Sequence of the first protein:
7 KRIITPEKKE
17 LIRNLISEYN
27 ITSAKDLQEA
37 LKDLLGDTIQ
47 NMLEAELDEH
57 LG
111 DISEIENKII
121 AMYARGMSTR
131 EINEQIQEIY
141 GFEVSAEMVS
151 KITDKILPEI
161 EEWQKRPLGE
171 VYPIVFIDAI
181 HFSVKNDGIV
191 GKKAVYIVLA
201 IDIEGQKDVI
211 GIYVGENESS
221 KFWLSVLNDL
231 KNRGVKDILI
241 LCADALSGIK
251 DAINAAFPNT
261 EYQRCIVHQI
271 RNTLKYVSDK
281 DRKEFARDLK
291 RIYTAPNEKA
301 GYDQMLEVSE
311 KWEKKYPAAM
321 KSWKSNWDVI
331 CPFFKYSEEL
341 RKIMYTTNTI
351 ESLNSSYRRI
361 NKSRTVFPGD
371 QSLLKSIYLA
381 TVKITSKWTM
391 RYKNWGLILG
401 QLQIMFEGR

Residue-level contacts at the interface:
Residue Y140 in the second protein contacts residue K118 in the first protein (closest heavy-atom distance 3.2 Å).
Residue I27 in the second protein contacts residue M48 in the first protein (closest heavy-atom distance 3.6 Å).
Residue V85 in the second protein contacts residue Y140 in the first protein (closest heavy-atom distance 3.7 Å).
Residue D43 in the second protein is in contact with residue R8 in the first protein (closest heavy-atom distance 2.9 Å).
Residue E134 in the second protein contacts residue K383 in the first protein (closest heavy-atom distance 2.6 Å).
Residue I139 in the second protein is in contact with residue M122 in the first protein (closest heavy-atom distance 3.6 Å).
Residue K118 in the second protein is in contact with residue Q135 in the first protein (closest heavy-atom distance 3.2 Å).
Residue Q46 in the second protein contacts residue R8 in the first protein (closest heavy-atom distance 3.6 Å).
Residue L37 in the second protein interacts with residue I45 in the first protein (closest heavy-atom distance 3.6 Å).
Residue I139 in the second protein interacts with residue I139 in the first protein (closest heavy-atom distance 3.5 Å).
Residue L37 in the second protein contacts residue L41 in the first protein (closest heavy-atom distance 3.7 Å).
Residue A30 in the second protein contacts residue E52 in the first protein (closest heavy-atom distance 2.7 Å).
Residue A30 in the second protein contacts residue L49 in the first protein (closest heavy-atom distance 3.6 Å).
Residue K14 in the second protein contacts residue E24 in the first protein (closest heavy-atom distance 3.8 Å).
Residue S29 in the second protein is in contact with residue M48 in the first protein (closest heavy-atom distance 3.8 Å).
Residue S84 in the second protein is in contact with residue Q34 in the first protein (closest heavy-atom distance 3.0 Å).
Residue L21 in the second protein contacts residue L17 in the first protein (closest heavy-atom distance 3.6 Å).
Residue K31 in the second protein contacts residue I112 in the first protein (closest heavy-atom distance 3.2 Å).
Residue Q135 in the second protein contacts residue R125 in the first protein (closest heavy-atom distance 3.1 Å).
Residue K38 in the second protein is in contact with residue E114 in the first protein (closest heavy-atom distance 2.5 Å).
Residue E24 in the second protein is in contact with residue E13 in the first protein (closest heavy-atom distance 3.5 Å).
Residue Y25 in the second protein is in contact with residue K14 in the first protein (closest heavy-atom distance 3.2 Å).
Residue D43 in the second protein contacts residue I18 in the first protein (closest heavy-atom distance 3.6 Å).
Residue M48 in the second protein interacts with residue I27 in the first protein (closest heavy-atom distance 3.5 Å).
Residue L33 in the second protein interacts with residue I45 in the first protein (closest heavy-atom distance 3.6 Å).
Residue L33 in the second protein interacts with residue T44 in the first protein (closest heavy-atom distance 3.6 Å).
Residue I112 in the second protein is in contact with residue Q34 in the first protein (closest heavy-atom distance 3.1 Å).
Residue L21 in the second protein contacts residue L40 in the first protein (closest heavy-atom distance 3.9 Å).
Residue E13 in the second protein interacts with residue E24 in the first protein (closest heavy-atom distance 3.6 Å).
Residue T44 in the second protein is in contact with residue I18 in the first protein (closest heavy-atom distance 3.7 Å).
Residue L17 in the second protein contacts residue L17 in the first protein (closest heavy-atom distance 3.6 Å).
Residue I18 in the second protein contacts residue L40 in the first protein (closest heavy-atom distance 3.3 Å).
Residue E24 in the second protein contacts residue K14 in the first protein (closest heavy-atom distance 3.5 Å).
Residue E138 in the second protein contacts residue K383 in the first protein (closest heavy-atom distance 3.8 Å).
Residue L40 in the second protein is in contact with residue L37 in the first protein (closest heavy-atom distance 3.6 Å).
Residue D39 in the second protein contacts residue R8 in the first protein (closest heavy-atom distance 3.7 Å).
Residue Q34 in the second protein is in contact with residue I45 in the first protein (closest heavy-atom distance 3.8 Å).
Residue V85 in the second protein contacts residue E114 in the first protein (closest heavy-atom distance 3.8 Å).
Residue K14 in the second protein is in contact with residue D39 in the first protein (closest heavy-atom distance 3.6 Å).
Residue Q34 in the second protein contacts residue I115 in the first protein (closest heavy-atom distance 3.1 Å).
Residue I18 in the second protein contacts residue T44 in the first protein (closest heavy-atom distance 3.7 Å).
Residue D43 in the second protein contacts residue I10 in the first protein (closest heavy-atom distance 3.2 Å).
Residue S84 in the second protein contacts residue I139 in the first protein (closest heavy-atom distance 3.4 Å).
Residue K31 in the second protein is in contact with residue D111 in the first protein (closest heavy-atom distance 2.9 Å).
Residue K14 in the second protein contacts residue L40 in the first protein (closest heavy-atom distance 3.7 Å).
Residue Q34 in the second protein contacts residue S113 in the first protein (closest heavy-atom distance 3.3 Å).
Residue I112 in the second protein is in contact with residue A30 in the first protein (closest heavy-atom distance 3.7 Å).
Residue G141 in the second protein interacts with residue K118 in the first protein (closest heavy-atom distance 3.5 Å).
Residue M48 in the second protein contacts residue I22 in the first protein (closest heavy-atom distance 3.7 Å).
Residue Y140 in the second protein is in contact with residue Q135 in the first protein (closest heavy-atom distance 3.7 Å).
Residue N47 in the second protein is in contact with residue K15 in the first protein (closest heavy-atom distance 3.3 Å).
Residue L17 in the second protein is in contact with residue N20 in the first protein (closest heavy-atom distance 3.6 Å).
Residue S29 in the second protein interacts with residue E52 in the first protein (closest heavy-atom distance 3.6 Å).
Residue I45 in the second protein is in contact with residue L33 in the first protein (closest heavy-atom distance 3.6 Å).
Residue E138 in the second protein contacts residue R125 in the first protein (closest heavy-atom distance 3.2 Å).
Residue S113 in the second protein interacts with residue Q34 in the first protein (closest heavy-atom distance 3.8 Å).
Residue I139 in the second protein is in contact with residue Q135 in the first protein (closest heavy-atom distance 3.4 Å).
Residue K14 in the second protein interacts with residue Y25 in the first protein (closest heavy-atom distance 3.7 Å).
Residue T44 in the second protein interacts with residue L33 in the first protein (closest heavy-atom distance 3.8 Å).
Residue L41 in the second protein contacts residue L33 in the first protein (closest heavy-atom distance 3.8 Å).

This data describes a binding interaction between two proteins.

Sequence of the second protein:
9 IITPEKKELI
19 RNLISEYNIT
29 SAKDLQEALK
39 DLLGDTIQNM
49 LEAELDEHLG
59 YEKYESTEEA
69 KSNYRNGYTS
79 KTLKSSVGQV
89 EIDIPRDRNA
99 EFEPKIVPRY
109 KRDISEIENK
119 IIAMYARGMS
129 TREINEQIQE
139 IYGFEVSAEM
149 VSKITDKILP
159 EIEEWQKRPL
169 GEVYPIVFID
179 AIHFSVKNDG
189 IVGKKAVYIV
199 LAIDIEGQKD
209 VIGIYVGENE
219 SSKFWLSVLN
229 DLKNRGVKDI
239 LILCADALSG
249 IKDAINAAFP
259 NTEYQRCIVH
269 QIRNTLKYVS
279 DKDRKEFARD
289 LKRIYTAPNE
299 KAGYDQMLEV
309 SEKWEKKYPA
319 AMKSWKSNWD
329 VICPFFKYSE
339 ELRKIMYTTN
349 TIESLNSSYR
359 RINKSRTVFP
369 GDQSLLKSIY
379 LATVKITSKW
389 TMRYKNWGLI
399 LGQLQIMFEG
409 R